Sequence of chain B:
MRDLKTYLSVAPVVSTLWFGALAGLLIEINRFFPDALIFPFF

This data describes a binding interaction between two proteins.

Interface contacts:
Residue I119 in chain A is in contact with residue P12 in chain B (closest heavy-atom distance 4.2 Å).
Residue I120 in chain A contacts residue A11 in chain B (closest heavy-atom distance 4.7 Å).
Residue Y59 in chain A contacts residue P40 in chain B (closest heavy-atom distance 4.4 Å).
Residue D122 in chain A interacts with residue L8 in chain B (closest heavy-atom distance 3.3 Å).
Residue K48 in chain A contacts residue P34 in chain B (closest heavy-atom distance 4.5 Å).
Residue S127 in chain A interacts with residue Y7 in chain B (closest heavy-atom distance 5.0 Å).
Residue Y59 in chain A contacts residue L37 in chain B (closest heavy-atom distance 4.9 Å).
Residue G81 in chain A interacts with residue I38 in chain B (closest heavy-atom distance 3.0 Å).
Residue P69 in chain A interacts with residue L37 in chain B (closest heavy-atom distance 5.0 Å).
Residue P86 in chain A is in contact with residue I38 in chain B (closest heavy-atom distance 4.9 Å).
Residue Y59 in chain A interacts with residue A36 in chain B (closest heavy-atom distance 4.4 Å).
Residue V123 in chain A is in contact with residue L8 in chain B (closest heavy-atom distance 3.1 Å).
Residue I120 in chain A interacts with residue S9 in chain B (closest heavy-atom distance 4.1 Å).
Residue I120 in chain A contacts residue V10 in chain B (closest heavy-atom distance 3.3 Å).
Residue E82 in chain A is in contact with residue I38 in chain B (closest heavy-atom distance 3.1 Å).
Residue Y59 in chain A contacts residue I38 in chain B (closest heavy-atom distance 3.7 Å).
Residue I121 in chain A contacts residue V10 in chain B (closest heavy-atom distance 3.2 Å).
Residue V123 in chain A contacts residue S9 in chain B (closest heavy-atom distance 4.6 Å).
Residue D122 in chain A contacts residue Y7 in chain B (closest heavy-atom distance 3.1 Å).
Residue Y59 in chain A is in contact with residue F39 in chain B (closest heavy-atom distance 4.0 Å).
Residue D122 in chain A contacts residue S9 in chain B (closest heavy-atom distance 3.3 Å).
Residue D122 in chain A interacts with residue V10 in chain B (closest heavy-atom distance 4.8 Å).
Residue T85 in chain A interacts with residue F39 in chain B (closest heavy-atom distance 4.9 Å).
Residue V123 in chain A contacts residue T6 in chain B (closest heavy-atom distance 3.6 Å).
Residue L61 in chain A contacts residue I38 in chain B (closest heavy-atom distance 3.1 Å).
Residue T85 in chain A interacts with residue I38 in chain B (closest heavy-atom distance 4.9 Å).
Residue A126 in chain A interacts with residue T6 in chain B (closest heavy-atom distance 4.6 Å).
Residue I121 in chain A interacts with residue S9 in chain B (closest heavy-atom distance 2.5 Å).
Residue L125 in chain A contacts residue W18 in chain B (closest heavy-atom distance 3.7 Å).
Residue I121 in chain A interacts with residue A11 in chain B (closest heavy-atom distance 4.5 Å).
Residue V123 in chain A is in contact with residue Y7 in chain B (closest heavy-atom distance 2.4 Å).
Residue P124 in chain A contacts residue L8 in chain B (closest heavy-atom distance 3.8 Å).
Residue L61 in chain A interacts with residue L37 in chain B (closest heavy-atom distance 4.4 Å).
Residue I121 in chain A interacts with residue L8 in chain B (closest heavy-atom distance 4.0 Å).
Residue P124 in chain A contacts residue V10 in chain B (closest heavy-atom distance 3.8 Å).
Residue S128 in chain A is in contact with residue T6 in chain B (closest heavy-atom distance 3.9 Å).
Residue I119 in chain A interacts with residue A11 in chain B (closest heavy-atom distance 3.9 Å).
Residue I119 in chain A interacts with residue V10 in chain B (closest heavy-atom distance 4.8 Å).
Residue P124 in chain A is in contact with residue S9 in chain B (closest heavy-atom distance 3.7 Å).
Residue E82 in chain A contacts residue L37 in chain B (closest heavy-atom distance 4.3 Å).

Sequence of chain A:
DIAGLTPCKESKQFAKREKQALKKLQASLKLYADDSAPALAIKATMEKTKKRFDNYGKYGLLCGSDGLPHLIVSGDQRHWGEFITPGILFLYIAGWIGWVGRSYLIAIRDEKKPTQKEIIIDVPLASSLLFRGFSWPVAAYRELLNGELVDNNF